Interface contacts:
Residue D441 in chain B interacts with residue D44 in chain A (closest heavy-atom distance 3.0 Å).
Residue S54 in chain B contacts residue N74 in chain A (closest heavy-atom distance 3.3 Å).
Residue H437 in chain B interacts with residue L51 in chain A (closest heavy-atom distance 3.8 Å).
Residue E452 in chain B is in contact with residue E249 in chain A (closest heavy-atom distance 3.0 Å).
Residue L51 in chain B interacts with residue H437 in chain A (closest heavy-atom distance 3.6 Å).
Residue F248 in chain B interacts with residue E249 in chain A (closest heavy-atom distance 4.0 Å).
Residue K245 in chain B interacts with residue V455 in chain A (closest heavy-atom distance 3.3 Å).
Residue E452 in chain B contacts residue E246 in chain A (closest heavy-atom distance 3.8 Å).
Residue D441 in chain B is in contact with residue K48 in chain A (closest heavy-atom distance 2.6 Å).
Residue E246 in chain B is in contact with residue V455 in chain A (closest heavy-atom distance 4.2 Å).
Residue S43 in chain B interacts with residue D441 in chain A (closest heavy-atom distance 2.7 Å).
Residue L51 in chain B contacts residue D433 in chain A (closest heavy-atom distance 4.2 Å).
Residue A436 in chain B contacts residue L51 in chain A (closest heavy-atom distance 3.8 Å).
Residue V70 in chain B interacts with residue L51 in chain A (closest heavy-atom distance 4.1 Å).
Residue D433 in chain B is in contact with residue S55 in chain A (closest heavy-atom distance 3.5 Å).
Residue S55 in chain B is in contact with residue D433 in chain A (closest heavy-atom distance 3.7 Å).
Residue K77 in chain B interacts with residue S55 in chain A (closest heavy-atom distance 2.7 Å).
Residue E249 in chain B contacts residue V455 in chain A (closest heavy-atom distance 3.4 Å).
Residue H437 in chain B is in contact with residue K48 in chain A (closest heavy-atom distance 3.5 Å).
Residue E249 in chain B interacts with residue E249 in chain A (closest heavy-atom distance 4.1 Å).
Residue L51 in chain B interacts with residue A436 in chain A (closest heavy-atom distance 3.7 Å).
Residue S55 in chain B interacts with residue Q429 in chain A (closest heavy-atom distance 3.9 Å).
Residue D52 in chain B interacts with residue H437 in chain A (closest heavy-atom distance 3.0 Å).
Residue E249 in chain B interacts with residue E452 in chain A (closest heavy-atom distance 3.9 Å).
Residue E47 in chain B is in contact with residue A440 in chain A (closest heavy-atom distance 3.4 Å).
Residue N456 in chain B interacts with residue E246 in chain A (closest heavy-atom distance 3.1 Å).
Residue D433 in chain B interacts with residue L51 in chain A (closest heavy-atom distance 4.0 Å).
Residue N456 in chain B is in contact with residue K245 in chain A (closest heavy-atom distance 3.4 Å).
Residue R448 in chain B interacts with residue D251 in chain A (closest heavy-atom distance 2.6 Å).
Residue I53 in chain B is in contact with residue K78 in chain A (closest heavy-atom distance 3.2 Å).
Residue E246 in chain B interacts with residue N456 in chain A (closest heavy-atom distance 3.5 Å).
Residue N74 in chain B interacts with residue S55 in chain A (closest heavy-atom distance 3.3 Å).
Residue H437 in chain B interacts with residue Y41 in chain A (closest heavy-atom distance 3.1 Å).
Residue H437 in chain B interacts with residue D52 in chain A (closest heavy-atom distance 3.0 Å).
Residue D441 in chain B interacts with residue S43 in chain A (closest heavy-atom distance 2.7 Å).
Residue S55 in chain B interacts with residue N74 in chain A (closest heavy-atom distance 3.3 Å).
Residue V455 in chain B interacts with residue E246 in chain A (closest heavy-atom distance 4.3 Å).
Residue K78 in chain B interacts with residue G56 in chain A (closest heavy-atom distance 3.6 Å).
Residue D44 in chain B is in contact with residue D441 in chain A (closest heavy-atom distance 3.1 Å).
Residue Q429 in chain B contacts residue S55 in chain A (closest heavy-atom distance 3.7 Å).
Residue V455 in chain B interacts with residue K245 in chain A (closest heavy-atom distance 3.0 Å).
Residue S54 in chain B is in contact with residue K78 in chain A (closest heavy-atom distance 3.7 Å).
Residue G56 in chain B contacts residue K78 in chain A (closest heavy-atom distance 4.0 Å).
Residue E249 in chain B interacts with residue A451 in chain A (closest heavy-atom distance 4.0 Å).
Residue Y473 in chain B is in contact with residue S43 in chain A (closest heavy-atom distance 3.9 Å).
Residue V455 in chain B interacts with residue E249 in chain A (closest heavy-atom distance 3.7 Å).
Residue K78 in chain B is in contact with residue S54 in chain A (closest heavy-atom distance 3.5 Å).
Residue K48 in chain B interacts with residue D441 in chain A (closest heavy-atom distance 2.8 Å).
Residue E452 in chain B interacts with residue H250 in chain A (closest heavy-atom distance 3.6 Å).
Residue A451 in chain B contacts residue E249 in chain A (closest heavy-atom distance 4.0 Å).
Residue D251 in chain B contacts residue R448 in chain A (closest heavy-atom distance 3.0 Å).
Residue E452 in chain B is in contact with residue D251 in chain A (closest heavy-atom distance 3.6 Å).
Residue K48 in chain B interacts with residue H437 in chain A (closest heavy-atom distance 3.6 Å).
Residue A440 in chain B contacts residue E47 in chain A (closest heavy-atom distance 3.4 Å).
Residue K78 in chain B is in contact with residue I53 in chain A (closest heavy-atom distance 4.0 Å).
Residue D44 in chain B contacts residue A440 in chain A (closest heavy-atom distance 2.7 Å).
Residue A440 in chain B interacts with residue D44 in chain A (closest heavy-atom distance 3.3 Å).
Residue N74 in chain B is in contact with residue S54 in chain A (closest heavy-atom distance 3.3 Å).
Residue N74 in chain B interacts with residue L51 in chain A (closest heavy-atom distance 4.2 Å).
Residue Y41 in chain B interacts with residue H437 in chain A (closest heavy-atom distance 3.1 Å).

Sequence of chain A:
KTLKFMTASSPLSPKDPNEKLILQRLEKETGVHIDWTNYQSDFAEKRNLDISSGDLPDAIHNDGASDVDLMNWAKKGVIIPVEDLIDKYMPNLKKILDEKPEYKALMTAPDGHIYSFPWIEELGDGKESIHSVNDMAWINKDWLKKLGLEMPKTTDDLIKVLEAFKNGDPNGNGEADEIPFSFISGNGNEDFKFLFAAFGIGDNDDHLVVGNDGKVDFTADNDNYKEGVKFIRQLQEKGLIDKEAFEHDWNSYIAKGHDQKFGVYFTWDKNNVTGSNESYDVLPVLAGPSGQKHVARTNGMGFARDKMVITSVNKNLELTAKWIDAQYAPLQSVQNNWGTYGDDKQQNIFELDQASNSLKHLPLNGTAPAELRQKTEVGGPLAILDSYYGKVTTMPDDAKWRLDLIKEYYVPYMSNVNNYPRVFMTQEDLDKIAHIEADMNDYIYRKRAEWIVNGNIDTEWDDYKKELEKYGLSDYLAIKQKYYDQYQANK

This data describes a binding interaction between two proteins.

Sequence of chain B:
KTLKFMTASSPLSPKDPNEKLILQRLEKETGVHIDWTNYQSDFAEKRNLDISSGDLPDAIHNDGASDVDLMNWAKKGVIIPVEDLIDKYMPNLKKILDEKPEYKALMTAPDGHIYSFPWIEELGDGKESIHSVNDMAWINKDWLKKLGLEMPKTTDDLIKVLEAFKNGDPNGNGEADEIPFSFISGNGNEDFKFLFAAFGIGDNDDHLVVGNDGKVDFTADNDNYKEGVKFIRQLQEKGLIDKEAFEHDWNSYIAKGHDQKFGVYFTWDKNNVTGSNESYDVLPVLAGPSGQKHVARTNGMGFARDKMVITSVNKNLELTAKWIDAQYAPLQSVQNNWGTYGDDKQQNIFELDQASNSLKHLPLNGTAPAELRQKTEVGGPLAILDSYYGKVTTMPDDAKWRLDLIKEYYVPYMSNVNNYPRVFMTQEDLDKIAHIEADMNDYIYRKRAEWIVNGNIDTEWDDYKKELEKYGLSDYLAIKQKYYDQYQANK